Contacts between the two chains:
Residue A20 in chain A is in contact with residue F29 in chain B (closest heavy-atom distance 3.6 Å).
Residue S16 in chain A contacts residue S33 in chain B (closest heavy-atom distance 4.0 Å).
Residue K34 in chain A interacts with residue I16 in chain B (closest heavy-atom distance 4.7 Å).
Residue S12 in chain A is in contact with residue L36 in chain B (closest heavy-atom distance 3.8 Å).
Residue N26 in chain A contacts residue K22 in chain B (closest heavy-atom distance 3.1 Å).
Residue S23 in chain A contacts residue K22 in chain B (closest heavy-atom distance 2.8 Å).
Residue L46 in chain A contacts residue L5 in chain B (closest heavy-atom distance 4.6 Å).
Residue V30 in chain A contacts residue S15 in chain B (closest heavy-atom distance 4.0 Å).
Residue L38 in chain A is in contact with residue F7 in chain B (closest heavy-atom distance 3.5 Å).
Residue L24 in chain A contacts residue I23 in chain B (closest heavy-atom distance 4.3 Å).
Residue Y41 in chain A interacts with residue P8 in chain B (closest heavy-atom distance 4.1 Å).
Residue S23 in chain A interacts with residue I23 in chain B (closest heavy-atom distance 4.9 Å).
Residue G27 in chain A is in contact with residue V19 in chain B (closest heavy-atom distance 3.6 Å).
Residue G27 in chain A contacts residue K22 in chain B (closest heavy-atom distance 3.4 Å).
Residue Y41 in chain A interacts with residue L5 in chain B (closest heavy-atom distance 3.5 Å).
Residue K9 in chain A contacts residue L36 in chain B (closest heavy-atom distance 4.3 Å).
Residue D37 in chain A interacts with residue F12 in chain B (closest heavy-atom distance 4.8 Å).
Residue T17 in chain A interacts with residue F29 in chain B (closest heavy-atom distance 4.6 Å).
Residue V30 in chain A interacts with residue Q18 in chain B (closest heavy-atom distance 3.5 Å).
Residue T17 in chain A is in contact with residue I30 in chain B (closest heavy-atom distance 3.8 Å).
Residue V30 in chain A interacts with residue V19 in chain B (closest heavy-atom distance 3.5 Å).
Residue S16 in chain A contacts residue K32 in chain B (closest heavy-atom distance 4.1 Å).
Residue I49 in chain A is in contact with residue L5 in chain B (closest heavy-atom distance 3.5 Å).
Residue L14 in chain A is in contact with residue S33 in chain B (closest heavy-atom distance 4.6 Å).
Residue A13 in chain A interacts with residue S33 in chain B (closest heavy-atom distance 3.5 Å).
Residue K34 in chain A is in contact with residue S15 in chain B (closest heavy-atom distance 3.5 Å).
Residue A13 in chain A interacts with residue L36 in chain B (closest heavy-atom distance 3.6 Å).
Residue S23 in chain A contacts residue F29 in chain B (closest heavy-atom distance 4.3 Å).
Residue Q45 in chain A is in contact with residue L5 in chain B (closest heavy-atom distance 3.6 Å).
Residue I10 in chain A interacts with residue L37 in chain B (closest heavy-atom distance 4.1 Å).
Residue V21 in chain A is in contact with residue S26 in chain B (closest heavy-atom distance 5.0 Å).
Residue A20 in chain A is in contact with residue I30 in chain B (closest heavy-atom distance 3.5 Å).
Residue S16 in chain A contacts residue F29 in chain B (closest heavy-atom distance 3.4 Å).
Residue V30 in chain A interacts with residue K22 in chain B (closest heavy-atom distance 4.1 Å).
Residue Y41 in chain A interacts with residue F7 in chain B (closest heavy-atom distance 3.4 Å).
Residue K34 in chain A contacts residue F12 in chain B (closest heavy-atom distance 3.6 Å).
Residue A20 in chain A contacts residue S26 in chain B (closest heavy-atom distance 3.3 Å).
Residue K9 in chain A interacts with residue N39 in chain B (closest heavy-atom distance 3.2 Å).
Residue L31 in chain A is in contact with residue V19 in chain B (closest heavy-atom distance 3.9 Å).
Residue L38 in chain A contacts residue F12 in chain B (closest heavy-atom distance 4.0 Å).
Residue S23 in chain A contacts residue S26 in chain B (closest heavy-atom distance 3.3 Å).
Residue L24 in chain A is in contact with residue S26 in chain B (closest heavy-atom distance 3.9 Å).
Residue A13 in chain A interacts with residue L37 in chain B (closest heavy-atom distance 3.8 Å).
Residue Y41 in chain A is in contact with residue V6 in chain B (closest heavy-atom distance 4.0 Å).
Residue S23 in chain A contacts residue Q25 in chain B (closest heavy-atom distance 3.2 Å).
Residue T17 in chain A is in contact with residue S33 in chain B (closest heavy-atom distance 2.9 Å).
Residue L24 in chain A interacts with residue K22 in chain B (closest heavy-atom distance 4.4 Å).
Residue L31 in chain A contacts residue I16 in chain B (closest heavy-atom distance 3.9 Å).
Residue K19 in chain A is in contact with residue F29 in chain B (closest heavy-atom distance 3.6 Å).

Sequence of chain A:
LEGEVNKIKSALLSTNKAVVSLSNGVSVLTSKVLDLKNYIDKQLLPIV

Sequence of chain B:
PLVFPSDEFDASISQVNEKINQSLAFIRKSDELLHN

These two protein chains interact to form a complex.